Interface contacts:
Residue Y42 in protein 1 interacts with residue V22 in protein 2 (closest heavy-atom distance 4.2 Å).
Residue I18 in protein 1 is in contact with residue K10 in protein 2 (closest heavy-atom distance 4.4 Å).
Residue I18 in protein 1 interacts with residue K11 in protein 2 (closest heavy-atom distance 3.9 Å).
Residue Q39 in protein 1 contacts residue V19 in protein 2 (closest heavy-atom distance 4.3 Å).
Residue E72 in protein 1 interacts with residue R28 in protein 2 (closest heavy-atom distance 3.7 Å).
Residue S15 in protein 1 is in contact with residue A14 in protein 2 (closest heavy-atom distance 3.5 Å).
Residue Y42 in protein 1 contacts residue A25 in protein 2 (closest heavy-atom distance 3.0 Å).
Residue L19 in protein 1 contacts residue V18 in protein 2 (closest heavy-atom distance 4.7 Å).
Residue Y42 in protein 1 contacts residue R26 in protein 2 (closest heavy-atom distance 4.3 Å).
Residue C43 in protein 1 interacts with residue V22 in protein 2 (closest heavy-atom distance 3.5 Å).
Residue R46 in protein 1 interacts with residue A25 in protein 2 (closest heavy-atom distance 3.6 Å).
Residue L69 in protein 1 contacts residue A21 in protein 2 (closest heavy-atom distance 3.1 Å).
Residue F65 in protein 1 interacts with residue V22 in protein 2 (closest heavy-atom distance 4.7 Å).
Residue L19 in protein 1 is in contact with residue K11 in protein 2 (closest heavy-atom distance 4.2 Å).
Residue P36 in protein 1 contacts residue V19 in protein 2 (closest heavy-atom distance 4.4 Å).
Residue E34 in protein 1 is in contact with residue K11 in protein 2 (closest heavy-atom distance 2.7 Å).
Residue Q39 in protein 1 is in contact with residue V22 in protein 2 (closest heavy-atom distance 3.6 Å).
Residue L69 in protein 1 interacts with residue V22 in protein 2 (closest heavy-atom distance 4.2 Å).
Residue I18 in protein 1 interacts with residue A14 in protein 2 (closest heavy-atom distance 3.6 Å).
Residue S15 in protein 1 contacts residue T17 in protein 2 (closest heavy-atom distance 3.1 Å).
Residue L69 in protein 1 is in contact with residue Q24 in protein 2 (closest heavy-atom distance 3.7 Å).
Residue L35 in protein 1 interacts with residue V19 in protein 2 (closest heavy-atom distance 4.0 Å).
Residue Y70 in protein 1 is in contact with residue A21 in protein 2 (closest heavy-atom distance 4.7 Å).
Residue P36 in protein 1 interacts with residue V15 in protein 2 (closest heavy-atom distance 5.0 Å).
Residue F16 in protein 1 is in contact with residue V18 in protein 2 (closest heavy-atom distance 3.2 Å).
Residue D38 in protein 1 contacts residue R26 in protein 2 (closest heavy-atom distance 3.6 Å).
Residue S15 in protein 1 interacts with residue E13 in protein 2 (closest heavy-atom distance 4.7 Å).
Residue Y70 in protein 1 contacts residue Q24 in protein 2 (closest heavy-atom distance 3.9 Å).
Residue S15 in protein 1 is in contact with residue V18 in protein 2 (closest heavy-atom distance 3.6 Å).
Residue L35 in protein 1 is in contact with residue V18 in protein 2 (closest heavy-atom distance 3.8 Å).
Residue L35 in protein 1 contacts residue V15 in protein 2 (closest heavy-atom distance 4.8 Å).
Residue V12 in protein 1 is in contact with residue T17 in protein 2 (closest heavy-atom distance 4.8 Å).
Residue L19 in protein 1 interacts with residue A14 in protein 2 (closest heavy-atom distance 3.5 Å).
Residue V12 in protein 1 interacts with residue A21 in protein 2 (closest heavy-atom distance 4.2 Å).
Residue Q11 in protein 1 is in contact with residue T17 in protein 2 (closest heavy-atom distance 3.9 Å).
Residue E34 in protein 1 is in contact with residue V15 in protein 2 (closest heavy-atom distance 3.9 Å).
Residue L35 in protein 1 is in contact with residue V22 in protein 2 (closest heavy-atom distance 5.0 Å).
Residue Q39 in protein 1 is in contact with residue R26 in protein 2 (closest heavy-atom distance 3.3 Å).
Residue L19 in protein 1 interacts with residue V15 in protein 2 (closest heavy-atom distance 3.9 Å).
Residue L69 in protein 1 interacts with residue A25 in protein 2 (closest heavy-atom distance 3.6 Å).
Residue V12 in protein 1 is in contact with residue V18 in protein 2 (closest heavy-atom distance 4.9 Å).

The following describes two proteins that form a bound complex.

Sequence of protein 2:
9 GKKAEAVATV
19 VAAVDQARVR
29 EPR

Sequence of protein 1:
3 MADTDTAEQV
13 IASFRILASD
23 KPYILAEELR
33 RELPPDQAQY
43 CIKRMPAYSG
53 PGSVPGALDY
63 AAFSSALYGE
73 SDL